The following describes two proteins that form a bound complex.

Residue-level contacts at the interface:
Residue P4348 in chain A interacts with residue R51 in chain B (closest heavy-atom distance 2.8 Å).
Residue K4027 in chain A is in contact with residue D92 in chain B (closest heavy-atom distance 3.0 Å).
Residue D982 in chain A interacts with residue R2760 in chain B (closest heavy-atom distance 2.6 Å).
Residue T50 in chain A contacts residue K4337 in chain B (closest heavy-atom distance 3.0 Å).
Residue K4337 in chain A contacts residue T50 in chain B (closest heavy-atom distance 3.0 Å).
Residue S2189 in chain A interacts with residue Y1619 in chain B (closest heavy-atom distance 2.8 Å).
Residue Y4142 in chain A is in contact with residue E3796 in chain B (closest heavy-atom distance 2.6 Å).
Residue H1921 in chain A contacts residue D1894 in chain B (closest heavy-atom distance 3.0 Å).
Residue G981 in chain A is in contact with residue Y2757 in chain B (closest heavy-atom distance 3.0 Å).
Residue D3794 in chain A is in contact with residue R4167 in chain B (closest heavy-atom distance 3.0 Å).
Residue Y4351 in chain A is in contact with residue D52 in chain B (closest heavy-atom distance 2.9 Å).
Residue R51 in chain A interacts with residue G4349 in chain B (closest heavy-atom distance 3.0 Å).
Residue D88 in chain A is in contact with residue K4027 in chain B (closest heavy-atom distance 2.5 Å).
Residue V4312 in chain A is in contact with residue R4065 in chain B (closest heavy-atom distance 2.9 Å).
Residue D56 in chain A contacts residue R4347 in chain B (closest heavy-atom distance 2.9 Å).
Residue Q1980 in chain A interacts with residue N2297 in chain B (closest heavy-atom distance 3.0 Å).
Residue L1641 in chain A contacts residue F2594 in chain B (closest heavy-atom distance 3.1 Å).
Residue Y1619 in chain A interacts with residue Y2168 in chain B (closest heavy-atom distance 2.9 Å).
Residue K4337 in chain A is in contact with residue D48 in chain B (closest heavy-atom distance 2.4 Å).
Residue D982 in chain A contacts residue Y2757 in chain B (closest heavy-atom distance 2.5 Å).
Residue C4007 in chain A interacts with residue Q89 in chain B (closest heavy-atom distance 2.8 Å).
Residue H978 in chain A interacts with residue Y2757 in chain B (closest heavy-atom distance 2.9 Å).
Residue D48 in chain A is in contact with residue K4337 in chain B (closest heavy-atom distance 2.4 Å).
Residue N2297 in chain A is in contact with residue Q1980 in chain B (closest heavy-atom distance 3.0 Å).
Residue F2594 in chain A is in contact with residue L1641 in chain B (closest heavy-atom distance 3.1 Å).
Residue W1574 in chain A contacts residue Q2212 in chain B (closest heavy-atom distance 2.6 Å).
Residue T2745 in chain A contacts residue Q994 in chain B (closest heavy-atom distance 3.0 Å).
Residue R4347 in chain A contacts residue D56 in chain B (closest heavy-atom distance 2.9 Å).
Residue N2297 in chain A interacts with residue E1982 in chain B (closest heavy-atom distance 2.9 Å).
Residue S4112 in chain A is in contact with residue N3789 in chain B (closest heavy-atom distance 3.1 Å).
Residue R4065 in chain A contacts residue V4312 in chain B (closest heavy-atom distance 2.9 Å).
Residue C2742 in chain A is in contact with residue Q1009 in chain B (closest heavy-atom distance 2.9 Å).
Residue D52 in chain A contacts residue Y4351 in chain B (closest heavy-atom distance 2.9 Å).
Residue K4337 in chain A interacts with residue D52 in chain B (closest heavy-atom distance 2.9 Å).
Residue D92 in chain A contacts residue K4027 in chain B (closest heavy-atom distance 3.0 Å).
Residue L2777 in chain A contacts residue T977 in chain B (closest heavy-atom distance 3.0 Å).
Residue R4167 in chain A is in contact with residue D3794 in chain B (closest heavy-atom distance 3.0 Å).
Residue E1985 in chain A interacts with residue S2276 in chain B (closest heavy-atom distance 2.8 Å).
Residue N2001 in chain A contacts residue D2257 in chain B (closest heavy-atom distance 2.9 Å).
Residue N3789 in chain A is in contact with residue S4112 in chain B (closest heavy-atom distance 3.1 Å).
Residue S2276 in chain A is in contact with residue E1985 in chain B (closest heavy-atom distance 2.8 Å).
Residue Y2757 in chain A contacts residue D982 in chain B (closest heavy-atom distance 2.5 Å).
Residue Y1619 in chain A is in contact with residue S2189 in chain B (closest heavy-atom distance 2.8 Å).
Residue Q994 in chain A interacts with residue T2745 in chain B (closest heavy-atom distance 3.0 Å).
Residue D52 in chain A is in contact with residue K4337 in chain B (closest heavy-atom distance 2.9 Å).
Residue Q1009 in chain A interacts with residue C2742 in chain B (closest heavy-atom distance 2.9 Å).
Residue D2257 in chain A interacts with residue N2001 in chain B (closest heavy-atom distance 2.9 Å).
Residue Y2168 in chain A interacts with residue Y1619 in chain B (closest heavy-atom distance 2.9 Å).
Residue Q89 in chain A contacts residue C4007 in chain B (closest heavy-atom distance 2.8 Å).
Residue R51 in chain A is in contact with residue P4348 in chain B (closest heavy-atom distance 2.8 Å).
Residue E3796 in chain A interacts with residue Y4142 in chain B (closest heavy-atom distance 2.6 Å).
Residue D1894 in chain A contacts residue H1921 in chain B (closest heavy-atom distance 3.0 Å).
Residue Q2212 in chain A contacts residue W1574 in chain B (closest heavy-atom distance 2.6 Å).
Residue Y2757 in chain A contacts residue H978 in chain B (closest heavy-atom distance 2.9 Å).
Residue K4027 in chain A interacts with residue D88 in chain B (closest heavy-atom distance 2.5 Å).
Residue G4349 in chain A interacts with residue R51 in chain B (closest heavy-atom distance 3.0 Å).
Residue Y2757 in chain A is in contact with residue G981 in chain B (closest heavy-atom distance 3.0 Å).
Residue T977 in chain A contacts residue L2777 in chain B (closest heavy-atom distance 3.0 Å).
Residue R2760 in chain A interacts with residue D982 in chain B (closest heavy-atom distance 2.6 Å).
Residue E1982 in chain A interacts with residue N2297 in chain B (closest heavy-atom distance 2.9 Å).

Sequence of chain B:
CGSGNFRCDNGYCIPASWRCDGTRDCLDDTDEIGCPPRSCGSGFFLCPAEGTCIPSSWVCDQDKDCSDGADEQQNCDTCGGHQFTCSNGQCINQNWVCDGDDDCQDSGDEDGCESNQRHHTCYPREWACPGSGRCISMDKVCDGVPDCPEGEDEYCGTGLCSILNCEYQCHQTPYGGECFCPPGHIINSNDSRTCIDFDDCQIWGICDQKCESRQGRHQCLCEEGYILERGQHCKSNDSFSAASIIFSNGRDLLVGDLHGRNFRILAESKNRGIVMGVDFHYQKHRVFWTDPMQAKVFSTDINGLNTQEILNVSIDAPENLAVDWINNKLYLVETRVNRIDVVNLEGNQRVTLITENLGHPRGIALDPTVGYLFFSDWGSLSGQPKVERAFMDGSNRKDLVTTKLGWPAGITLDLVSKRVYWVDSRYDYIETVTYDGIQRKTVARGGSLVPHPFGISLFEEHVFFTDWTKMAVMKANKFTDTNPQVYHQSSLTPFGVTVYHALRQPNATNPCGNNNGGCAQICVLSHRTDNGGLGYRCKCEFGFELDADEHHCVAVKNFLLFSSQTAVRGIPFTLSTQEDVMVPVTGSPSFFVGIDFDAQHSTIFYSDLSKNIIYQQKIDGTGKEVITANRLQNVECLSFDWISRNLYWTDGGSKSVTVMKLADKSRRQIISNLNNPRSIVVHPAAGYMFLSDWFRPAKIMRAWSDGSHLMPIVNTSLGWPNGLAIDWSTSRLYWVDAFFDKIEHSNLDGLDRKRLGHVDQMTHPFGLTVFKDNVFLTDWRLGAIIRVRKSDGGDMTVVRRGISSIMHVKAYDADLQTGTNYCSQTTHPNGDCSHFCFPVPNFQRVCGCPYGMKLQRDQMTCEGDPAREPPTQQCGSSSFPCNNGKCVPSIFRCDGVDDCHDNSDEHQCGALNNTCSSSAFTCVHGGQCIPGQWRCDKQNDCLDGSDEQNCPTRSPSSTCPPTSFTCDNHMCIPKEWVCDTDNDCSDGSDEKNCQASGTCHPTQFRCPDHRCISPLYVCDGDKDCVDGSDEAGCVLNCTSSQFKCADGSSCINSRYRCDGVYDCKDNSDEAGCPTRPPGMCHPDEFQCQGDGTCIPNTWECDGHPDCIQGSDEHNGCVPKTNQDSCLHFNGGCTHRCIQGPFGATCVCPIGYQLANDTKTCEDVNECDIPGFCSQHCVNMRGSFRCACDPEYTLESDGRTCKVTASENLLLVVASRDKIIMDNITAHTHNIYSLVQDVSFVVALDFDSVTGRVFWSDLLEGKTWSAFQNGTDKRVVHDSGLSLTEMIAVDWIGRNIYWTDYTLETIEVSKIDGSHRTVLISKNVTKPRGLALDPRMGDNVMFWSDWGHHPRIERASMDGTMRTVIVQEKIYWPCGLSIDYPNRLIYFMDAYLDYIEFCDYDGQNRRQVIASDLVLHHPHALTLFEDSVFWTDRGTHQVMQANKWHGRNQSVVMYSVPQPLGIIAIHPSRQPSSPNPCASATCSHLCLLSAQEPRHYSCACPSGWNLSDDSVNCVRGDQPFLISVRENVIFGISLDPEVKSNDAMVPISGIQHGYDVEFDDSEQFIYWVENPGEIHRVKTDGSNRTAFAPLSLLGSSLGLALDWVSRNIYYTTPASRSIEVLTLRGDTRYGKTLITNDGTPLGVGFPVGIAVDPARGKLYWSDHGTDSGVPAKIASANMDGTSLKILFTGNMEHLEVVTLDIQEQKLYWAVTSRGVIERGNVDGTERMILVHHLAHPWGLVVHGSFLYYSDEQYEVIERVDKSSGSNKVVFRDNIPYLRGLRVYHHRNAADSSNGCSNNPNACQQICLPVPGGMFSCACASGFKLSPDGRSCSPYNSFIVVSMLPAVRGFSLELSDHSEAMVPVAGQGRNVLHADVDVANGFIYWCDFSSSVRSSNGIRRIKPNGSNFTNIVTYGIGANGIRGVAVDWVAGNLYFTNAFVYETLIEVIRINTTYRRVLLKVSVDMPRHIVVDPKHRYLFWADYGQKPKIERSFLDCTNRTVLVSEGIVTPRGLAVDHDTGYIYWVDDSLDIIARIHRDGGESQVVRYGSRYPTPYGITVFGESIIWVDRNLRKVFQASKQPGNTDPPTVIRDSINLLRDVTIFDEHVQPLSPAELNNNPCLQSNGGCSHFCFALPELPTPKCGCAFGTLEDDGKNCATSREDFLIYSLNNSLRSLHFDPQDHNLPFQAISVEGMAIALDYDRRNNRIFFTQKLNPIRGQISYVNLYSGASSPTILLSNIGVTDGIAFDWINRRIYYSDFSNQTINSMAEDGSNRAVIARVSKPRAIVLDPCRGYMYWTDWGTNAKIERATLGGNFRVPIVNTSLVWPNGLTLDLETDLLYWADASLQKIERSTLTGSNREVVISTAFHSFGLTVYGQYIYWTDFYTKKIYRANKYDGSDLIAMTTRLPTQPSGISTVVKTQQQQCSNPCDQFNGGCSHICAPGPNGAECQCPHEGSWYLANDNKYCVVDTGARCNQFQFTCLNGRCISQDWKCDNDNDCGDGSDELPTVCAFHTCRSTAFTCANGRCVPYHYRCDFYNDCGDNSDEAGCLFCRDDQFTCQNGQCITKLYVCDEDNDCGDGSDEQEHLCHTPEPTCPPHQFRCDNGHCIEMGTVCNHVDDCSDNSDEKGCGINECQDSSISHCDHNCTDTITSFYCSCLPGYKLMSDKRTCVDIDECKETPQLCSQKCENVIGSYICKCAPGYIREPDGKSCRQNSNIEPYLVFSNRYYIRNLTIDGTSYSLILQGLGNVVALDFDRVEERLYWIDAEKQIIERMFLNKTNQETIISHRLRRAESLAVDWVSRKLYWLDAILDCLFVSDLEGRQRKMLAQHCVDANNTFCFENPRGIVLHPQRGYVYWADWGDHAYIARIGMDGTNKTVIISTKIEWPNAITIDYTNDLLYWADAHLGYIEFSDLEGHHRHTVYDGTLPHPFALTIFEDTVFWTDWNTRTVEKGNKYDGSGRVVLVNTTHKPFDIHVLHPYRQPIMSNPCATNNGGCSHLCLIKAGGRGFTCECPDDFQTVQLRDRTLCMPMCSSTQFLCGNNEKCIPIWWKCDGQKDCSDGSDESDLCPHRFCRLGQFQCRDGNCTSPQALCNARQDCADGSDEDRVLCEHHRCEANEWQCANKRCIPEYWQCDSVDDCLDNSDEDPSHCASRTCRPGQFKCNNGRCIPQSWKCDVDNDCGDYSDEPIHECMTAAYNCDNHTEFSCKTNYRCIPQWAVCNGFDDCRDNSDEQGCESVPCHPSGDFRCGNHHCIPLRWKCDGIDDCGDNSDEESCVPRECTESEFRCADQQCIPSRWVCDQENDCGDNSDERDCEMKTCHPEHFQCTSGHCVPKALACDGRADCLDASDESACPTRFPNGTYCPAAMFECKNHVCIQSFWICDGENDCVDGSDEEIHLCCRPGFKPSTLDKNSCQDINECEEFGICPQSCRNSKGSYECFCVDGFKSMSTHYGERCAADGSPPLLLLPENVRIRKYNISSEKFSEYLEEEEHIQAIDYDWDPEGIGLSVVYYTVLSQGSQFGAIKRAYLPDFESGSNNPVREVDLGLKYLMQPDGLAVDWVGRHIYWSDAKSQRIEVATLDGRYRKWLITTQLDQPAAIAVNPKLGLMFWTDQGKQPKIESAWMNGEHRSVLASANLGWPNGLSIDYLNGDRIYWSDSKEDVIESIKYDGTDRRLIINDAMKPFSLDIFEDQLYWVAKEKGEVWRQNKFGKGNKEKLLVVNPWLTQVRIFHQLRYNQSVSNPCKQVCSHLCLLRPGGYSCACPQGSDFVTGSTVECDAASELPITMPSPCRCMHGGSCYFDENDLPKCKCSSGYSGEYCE

Sequence of chain A:
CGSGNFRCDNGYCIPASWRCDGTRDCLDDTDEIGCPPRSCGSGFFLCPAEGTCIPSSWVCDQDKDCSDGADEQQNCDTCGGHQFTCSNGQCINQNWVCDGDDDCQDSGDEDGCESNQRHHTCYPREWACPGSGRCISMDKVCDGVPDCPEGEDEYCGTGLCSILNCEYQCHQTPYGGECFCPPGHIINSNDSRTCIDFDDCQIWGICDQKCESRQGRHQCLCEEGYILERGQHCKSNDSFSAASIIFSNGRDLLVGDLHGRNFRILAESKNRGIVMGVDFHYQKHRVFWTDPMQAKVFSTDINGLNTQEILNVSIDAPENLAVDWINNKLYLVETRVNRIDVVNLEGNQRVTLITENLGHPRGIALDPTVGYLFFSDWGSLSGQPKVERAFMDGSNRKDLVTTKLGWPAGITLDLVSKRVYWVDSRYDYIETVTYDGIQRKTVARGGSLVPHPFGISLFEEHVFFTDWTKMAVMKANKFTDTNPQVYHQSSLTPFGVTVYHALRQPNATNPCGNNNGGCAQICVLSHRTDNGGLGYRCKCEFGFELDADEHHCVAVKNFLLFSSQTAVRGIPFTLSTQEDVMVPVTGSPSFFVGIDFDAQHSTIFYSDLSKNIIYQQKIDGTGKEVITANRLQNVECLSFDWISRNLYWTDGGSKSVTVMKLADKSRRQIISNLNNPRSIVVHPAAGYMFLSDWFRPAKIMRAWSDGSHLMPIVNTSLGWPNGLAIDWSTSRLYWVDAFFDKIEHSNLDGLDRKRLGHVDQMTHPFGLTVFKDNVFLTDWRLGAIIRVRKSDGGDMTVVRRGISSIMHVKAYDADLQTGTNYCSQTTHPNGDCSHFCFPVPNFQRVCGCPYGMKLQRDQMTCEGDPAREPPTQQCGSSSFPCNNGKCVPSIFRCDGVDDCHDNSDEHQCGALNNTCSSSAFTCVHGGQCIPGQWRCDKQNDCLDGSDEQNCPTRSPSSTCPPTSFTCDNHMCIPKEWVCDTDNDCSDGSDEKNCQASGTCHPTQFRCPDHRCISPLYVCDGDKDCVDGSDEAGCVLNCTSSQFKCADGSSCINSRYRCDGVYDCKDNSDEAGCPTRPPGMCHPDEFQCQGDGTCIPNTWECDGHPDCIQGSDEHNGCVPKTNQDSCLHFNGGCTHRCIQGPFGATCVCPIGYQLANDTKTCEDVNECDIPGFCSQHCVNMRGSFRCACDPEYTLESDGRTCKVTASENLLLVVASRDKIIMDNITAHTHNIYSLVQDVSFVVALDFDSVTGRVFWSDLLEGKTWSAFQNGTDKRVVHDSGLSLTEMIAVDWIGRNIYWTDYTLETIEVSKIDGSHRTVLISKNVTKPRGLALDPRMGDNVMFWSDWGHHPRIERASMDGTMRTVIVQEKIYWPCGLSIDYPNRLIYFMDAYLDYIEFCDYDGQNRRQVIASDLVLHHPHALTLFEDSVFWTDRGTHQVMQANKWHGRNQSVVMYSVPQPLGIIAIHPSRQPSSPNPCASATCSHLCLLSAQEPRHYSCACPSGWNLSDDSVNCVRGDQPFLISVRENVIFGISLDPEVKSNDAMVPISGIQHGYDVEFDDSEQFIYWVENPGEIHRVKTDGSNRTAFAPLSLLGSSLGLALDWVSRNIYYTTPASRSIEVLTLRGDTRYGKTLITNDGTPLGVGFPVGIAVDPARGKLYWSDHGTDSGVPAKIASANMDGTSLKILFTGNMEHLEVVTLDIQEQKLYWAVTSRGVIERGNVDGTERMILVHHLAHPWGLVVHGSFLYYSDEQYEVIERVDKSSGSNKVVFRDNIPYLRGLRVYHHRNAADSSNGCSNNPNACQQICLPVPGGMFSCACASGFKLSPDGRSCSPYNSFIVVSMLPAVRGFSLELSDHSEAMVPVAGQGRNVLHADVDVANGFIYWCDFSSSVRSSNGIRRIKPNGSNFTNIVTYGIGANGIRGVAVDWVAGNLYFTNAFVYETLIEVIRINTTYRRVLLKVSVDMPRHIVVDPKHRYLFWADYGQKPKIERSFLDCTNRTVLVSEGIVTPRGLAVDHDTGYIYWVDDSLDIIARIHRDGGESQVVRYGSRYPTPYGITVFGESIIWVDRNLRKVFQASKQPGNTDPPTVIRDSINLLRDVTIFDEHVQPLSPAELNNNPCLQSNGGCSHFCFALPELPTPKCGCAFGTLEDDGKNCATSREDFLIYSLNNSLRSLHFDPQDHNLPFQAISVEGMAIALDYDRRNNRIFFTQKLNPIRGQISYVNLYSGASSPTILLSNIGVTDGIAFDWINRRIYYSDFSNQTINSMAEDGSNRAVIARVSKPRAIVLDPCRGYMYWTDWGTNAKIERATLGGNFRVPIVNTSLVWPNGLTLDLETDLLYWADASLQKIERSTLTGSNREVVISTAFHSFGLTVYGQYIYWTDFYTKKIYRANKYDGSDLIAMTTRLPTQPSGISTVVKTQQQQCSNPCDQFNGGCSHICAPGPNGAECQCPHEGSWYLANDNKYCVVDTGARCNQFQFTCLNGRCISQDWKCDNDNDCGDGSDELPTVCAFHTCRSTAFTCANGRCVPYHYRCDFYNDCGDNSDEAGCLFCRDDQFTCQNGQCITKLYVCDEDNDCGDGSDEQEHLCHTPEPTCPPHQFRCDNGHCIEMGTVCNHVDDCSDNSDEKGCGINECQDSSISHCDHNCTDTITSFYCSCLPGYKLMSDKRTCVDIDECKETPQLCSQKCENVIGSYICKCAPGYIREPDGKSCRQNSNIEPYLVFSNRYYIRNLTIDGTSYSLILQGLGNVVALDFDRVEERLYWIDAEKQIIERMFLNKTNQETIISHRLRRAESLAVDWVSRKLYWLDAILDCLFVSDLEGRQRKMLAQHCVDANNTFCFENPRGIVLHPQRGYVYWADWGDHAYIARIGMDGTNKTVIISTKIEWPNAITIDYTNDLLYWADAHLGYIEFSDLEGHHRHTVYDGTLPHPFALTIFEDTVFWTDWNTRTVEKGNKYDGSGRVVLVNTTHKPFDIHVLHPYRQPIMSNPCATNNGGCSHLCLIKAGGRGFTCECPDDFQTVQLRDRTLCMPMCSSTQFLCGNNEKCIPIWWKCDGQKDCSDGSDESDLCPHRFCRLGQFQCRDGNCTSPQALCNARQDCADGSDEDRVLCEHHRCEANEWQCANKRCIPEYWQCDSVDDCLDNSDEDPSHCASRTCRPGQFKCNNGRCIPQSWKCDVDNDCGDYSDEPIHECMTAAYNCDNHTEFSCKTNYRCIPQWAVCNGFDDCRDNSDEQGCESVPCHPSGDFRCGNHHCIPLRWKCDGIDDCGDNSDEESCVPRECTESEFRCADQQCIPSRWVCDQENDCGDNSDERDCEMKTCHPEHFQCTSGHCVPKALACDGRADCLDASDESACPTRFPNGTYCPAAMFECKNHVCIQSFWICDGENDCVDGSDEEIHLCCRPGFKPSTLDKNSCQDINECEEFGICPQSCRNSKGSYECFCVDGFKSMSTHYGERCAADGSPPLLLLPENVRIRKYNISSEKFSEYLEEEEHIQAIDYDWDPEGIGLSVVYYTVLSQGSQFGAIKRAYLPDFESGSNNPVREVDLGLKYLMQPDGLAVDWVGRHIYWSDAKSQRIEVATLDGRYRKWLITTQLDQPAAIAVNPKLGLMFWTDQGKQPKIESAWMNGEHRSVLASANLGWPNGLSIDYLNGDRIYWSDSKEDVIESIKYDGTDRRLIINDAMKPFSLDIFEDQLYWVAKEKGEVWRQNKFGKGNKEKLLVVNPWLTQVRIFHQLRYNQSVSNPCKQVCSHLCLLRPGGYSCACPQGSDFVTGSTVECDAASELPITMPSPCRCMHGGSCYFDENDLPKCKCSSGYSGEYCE